Residue-level contacts at the interface:
Residue L143 in protein 1 contacts residue W5 in protein 2 (closest heavy-atom distance 3.5 Å).
Residue K130 in protein 1 interacts with residue N10 in protein 2 (closest heavy-atom distance 5.0 Å).
Residue T139 in protein 1 interacts with residue G6 in protein 2 (closest heavy-atom distance 3.5 Å).
Residue G129 in protein 1 contacts residue T8 in protein 2 (closest heavy-atom distance 4.8 Å).
Residue G129 in protein 1 contacts residue N10 in protein 2 (closest heavy-atom distance 3.1 Å).
Residue Y148 in protein 1 is in contact with residue W5 in protein 2 (closest heavy-atom distance 2.7 Å).
Residue L46 in protein 1 contacts residue I7 in protein 2 (closest heavy-atom distance 4.5 Å).
Residue N136 in protein 1 contacts residue I7 in protein 2 (closest heavy-atom distance 4.7 Å).
Residue Y147 in protein 1 interacts with residue W5 in protein 2 (closest heavy-atom distance 3.3 Å).
Residue L122 in protein 1 contacts residue R54 in protein 2 (closest heavy-atom distance 3.7 Å).
Residue T139 in protein 1 interacts with residue G9 in protein 2 (closest heavy-atom distance 4.0 Å).
Residue N142 in protein 1 is in contact with residue W5 in protein 2 (closest heavy-atom distance 3.9 Å).
Residue Y148 in protein 1 interacts with residue G4 in protein 2 (closest heavy-atom distance 4.9 Å).
Residue T139 in protein 1 interacts with residue T8 in protein 2 (closest heavy-atom distance 4.5 Å).
Residue W134 in protein 1 is in contact with residue G9 in protein 2 (closest heavy-atom distance 4.5 Å).
Residue W134 in protein 1 interacts with residue I7 in protein 2 (closest heavy-atom distance 4.6 Å).
Residue T139 in protein 1 contacts residue I7 in protein 2 (closest heavy-atom distance 3.3 Å).
Residue W134 in protein 1 contacts residue T8 in protein 2 (closest heavy-atom distance 4.0 Å).

Sequence of protein 2:
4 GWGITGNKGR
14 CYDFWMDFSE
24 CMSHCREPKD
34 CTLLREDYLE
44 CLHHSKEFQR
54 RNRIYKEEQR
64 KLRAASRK

The following describes two proteins that form a bound complex.

Sequence of protein 1:
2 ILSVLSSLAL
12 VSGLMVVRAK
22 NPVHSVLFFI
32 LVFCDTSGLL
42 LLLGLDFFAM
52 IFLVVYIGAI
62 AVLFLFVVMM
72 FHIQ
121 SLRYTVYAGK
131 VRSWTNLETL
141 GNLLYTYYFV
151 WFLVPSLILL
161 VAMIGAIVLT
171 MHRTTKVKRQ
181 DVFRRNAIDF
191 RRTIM